Interface contacts:
Residue K835 in the first protein contacts residue A13 in the second protein (closest heavy-atom distance 3.7 Å).
Residue E844 in the first protein is in contact with residue E12 in the second protein (closest heavy-atom distance 4.1 Å).
Residue M847 in the first protein interacts with residue E9 in the second protein (closest heavy-atom distance 4.1 Å).
Residue L809 in the first protein is in contact with residue L104 in the second protein (closest heavy-atom distance 3.7 Å).
Residue K839 in the first protein interacts with residue A36 in the second protein (closest heavy-atom distance 3.8 Å).
Residue K839 in the first protein interacts with residue M17 in the second protein (closest heavy-atom distance 3.7 Å).
Residue K833 in the first protein interacts with residue H142 in the second protein (closest heavy-atom distance 3.5 Å).
Residue W827 in the first protein contacts residue F67 in the second protein (closest heavy-atom distance 3.5 Å).
Residue F819 in the first protein is in contact with residue H142 in the second protein (closest heavy-atom distance 3.3 Å).
Residue M828 in the first protein interacts with residue L71 in the second protein (closest heavy-atom distance 3.6 Å).
Residue L802 in the first protein contacts residue Q107 in the second protein (closest heavy-atom distance 4.2 Å).
Residue Q813 in the first protein contacts residue L104 in the second protein (closest heavy-atom distance 3.7 Å).
Residue L809 in the first protein contacts residue M103 in the second protein (closest heavy-atom distance 4.1 Å).
Residue L809 in the first protein interacts with residue A108 in the second protein (closest heavy-atom distance 4.0 Å).
Residue W825 in the first protein interacts with residue E53 in the second protein (closest heavy-atom distance 2.5 Å).
Residue E844 in the first protein is in contact with residue F10 in the second protein (closest heavy-atom distance 3.7 Å).
Residue L837 in the first protein contacts residue E144 in the second protein (closest heavy-atom distance 3.9 Å).
Residue F832 in the first protein interacts with residue T141 in the second protein (closest heavy-atom distance 3.9 Å).
Residue F819 in the first protein interacts with residue I139 in the second protein (closest heavy-atom distance 3.4 Å).
Residue I816 in the first protein is in contact with residue M119 in the second protein (closest heavy-atom distance 4.0 Å).
Residue E844 in the first protein interacts with residue E9 in the second protein (closest heavy-atom distance 2.8 Å).
Residue V822 in the first protein interacts with residue L71 in the second protein (closest heavy-atom distance 3.6 Å).
Residue S808 in the first protein interacts with residue F87 in the second protein (closest heavy-atom distance 4.0 Å).
Residue W827 in the first protein interacts with residue E49 in the second protein (closest heavy-atom distance 2.7 Å).
Residue N815 in the first protein contacts residue I80 in the second protein (closest heavy-atom distance 3.3 Å).
Residue N815 in the first protein interacts with residue G73 in the second protein (closest heavy-atom distance 3.2 Å).
Residue V822 in the first protein is in contact with residue K70 in the second protein (closest heavy-atom distance 3.2 Å).
Residue P836 in the first protein is in contact with residue H142 in the second protein (closest heavy-atom distance 3.2 Å).
Residue W825 in the first protein contacts residue K70 in the second protein (closest heavy-atom distance 3.4 Å).
Residue W814 in the first protein is in contact with residue G73 in the second protein (closest heavy-atom distance 3.2 Å).
Residue R843 in the first protein interacts with residue E12 in the second protein (closest heavy-atom distance 3.2 Å).
Residue K839 in the first protein contacts residue I16 in the second protein (closest heavy-atom distance 3.5 Å).
Residue N815 in the first protein interacts with residue A74 in the second protein (closest heavy-atom distance 4.2 Å).
Residue M820 in the first protein is in contact with residue A122 in the second protein (closest heavy-atom distance 3.7 Å).
Residue N815 in the first protein interacts with residue D75 in the second protein (closest heavy-atom distance 3.1 Å).
Residue R843 in the first protein interacts with residue A13 in the second protein (closest heavy-atom distance 3.3 Å).
Residue F819 in the first protein interacts with residue I140 in the second protein (closest heavy-atom distance 3.5 Å).
Residue R817 in the first protein is in contact with residue F111 in the second protein (closest heavy-atom distance 3.2 Å).
Residue L830 in the first protein is in contact with residue E46 in the second protein (closest heavy-atom distance 4.0 Å).
Residue L809 in the first protein is in contact with residue Q107 in the second protein (closest heavy-atom distance 3.3 Å).
Residue Y831 in the first protein is in contact with residue F67 in the second protein (closest heavy-atom distance 3.1 Å).
Residue R817 in the first protein interacts with residue E115 in the second protein (closest heavy-atom distance 3.9 Å).
Residue L830 in the first protein contacts residue L37 in the second protein (closest heavy-atom distance 4.1 Å).
Residue Q813 in the first protein is in contact with residue E109 in the second protein (closest heavy-atom distance 3.1 Å).
Residue L810 in the first protein is in contact with residue A108 in the second protein (closest heavy-atom distance 3.8 Å).
Residue L809 in the first protein is in contact with residue F87 in the second protein (closest heavy-atom distance 3.5 Å).
Residue K835 in the first protein interacts with residue F10 in the second protein (closest heavy-atom distance 3.8 Å).
Residue Q813 in the first protein interacts with residue F111 in the second protein (closest heavy-atom distance 3.3 Å).
Residue W827 in the first protein interacts with residue M50 in the second protein (closest heavy-atom distance 3.5 Å).
Residue W825 in the first protein interacts with residue F67 in the second protein (closest heavy-atom distance 3.6 Å).
Residue R817 in the first protein contacts residue E109 in the second protein (closest heavy-atom distance 3.3 Å).
Residue Q813 in the first protein is in contact with residue A108 in the second protein (closest heavy-atom distance 3.7 Å).
Residue K823 in the first protein contacts residue A122 in the second protein (closest heavy-atom distance 3.7 Å).
Residue I834 in the first protein contacts residue A36 in the second protein (closest heavy-atom distance 3.2 Å).
Residue A818 in the first protein interacts with residue G73 in the second protein (closest heavy-atom distance 3.8 Å).
Residue I812 in the first protein interacts with residue F84 in the second protein (closest heavy-atom distance 3.7 Å).
Residue R843 in the first protein interacts with residue I16 in the second protein (closest heavy-atom distance 3.2 Å).
Residue W827 in the first protein is in contact with residue E53 in the second protein (closest heavy-atom distance 3.6 Å).
Residue Y831 in the first protein interacts with residue M17 in the second protein (closest heavy-atom distance 3.8 Å).
Residue F832 in the first protein interacts with residue H142 in the second protein (closest heavy-atom distance 3.0 Å).

These two protein chains interact to form a complex.

Sequence of the first protein:
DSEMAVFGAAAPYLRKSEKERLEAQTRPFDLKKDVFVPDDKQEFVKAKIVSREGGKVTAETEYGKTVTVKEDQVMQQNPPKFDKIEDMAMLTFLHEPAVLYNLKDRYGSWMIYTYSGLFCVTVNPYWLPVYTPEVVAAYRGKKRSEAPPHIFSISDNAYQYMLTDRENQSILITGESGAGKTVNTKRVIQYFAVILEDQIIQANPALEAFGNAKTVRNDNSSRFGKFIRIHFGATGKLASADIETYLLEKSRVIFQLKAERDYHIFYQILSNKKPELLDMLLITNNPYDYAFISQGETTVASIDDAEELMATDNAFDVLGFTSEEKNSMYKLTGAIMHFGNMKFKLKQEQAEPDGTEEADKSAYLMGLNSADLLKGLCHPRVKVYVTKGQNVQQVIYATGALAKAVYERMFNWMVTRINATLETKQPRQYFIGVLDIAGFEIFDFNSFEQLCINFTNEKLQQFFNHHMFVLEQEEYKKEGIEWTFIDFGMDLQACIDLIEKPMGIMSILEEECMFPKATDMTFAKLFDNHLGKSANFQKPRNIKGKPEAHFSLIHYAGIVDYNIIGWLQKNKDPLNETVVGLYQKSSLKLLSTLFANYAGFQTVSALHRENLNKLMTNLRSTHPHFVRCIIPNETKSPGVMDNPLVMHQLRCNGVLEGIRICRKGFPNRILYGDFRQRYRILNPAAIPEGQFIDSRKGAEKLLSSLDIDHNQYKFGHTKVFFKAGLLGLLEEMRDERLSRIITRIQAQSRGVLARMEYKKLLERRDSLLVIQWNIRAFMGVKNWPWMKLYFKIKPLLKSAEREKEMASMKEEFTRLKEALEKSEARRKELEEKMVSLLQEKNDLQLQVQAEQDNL

Sequence of the second protein:
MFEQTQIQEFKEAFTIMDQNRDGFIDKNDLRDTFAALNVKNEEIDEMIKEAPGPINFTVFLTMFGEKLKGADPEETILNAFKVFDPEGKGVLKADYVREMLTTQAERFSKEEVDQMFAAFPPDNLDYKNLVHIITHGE